Sequence of protein 2:
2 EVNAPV

Sequence of protein 1:
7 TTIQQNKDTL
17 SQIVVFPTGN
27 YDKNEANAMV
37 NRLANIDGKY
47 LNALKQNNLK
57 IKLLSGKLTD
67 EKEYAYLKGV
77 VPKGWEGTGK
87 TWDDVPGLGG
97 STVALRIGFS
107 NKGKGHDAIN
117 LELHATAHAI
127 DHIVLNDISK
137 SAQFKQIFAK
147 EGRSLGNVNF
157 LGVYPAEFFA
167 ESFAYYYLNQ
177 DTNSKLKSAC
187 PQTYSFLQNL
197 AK

This data describes a binding interaction between two proteins.

Residue-level contacts at the interface:
Residue V91 in protein 1 contacts residue P6 in protein 2 (closest heavy-atom distance 3.3 Å).
Residue E163 in protein 1 is in contact with residue N4 in protein 2 (closest heavy-atom distance 4.2 Å).
Residue E163 in protein 1 contacts residue V7 in protein 2 (closest heavy-atom distance 4.8 Å).
Residue W88 in protein 1 contacts residue A5 in protein 2 (closest heavy-atom distance 3.5 Å).
Residue D113 in protein 1 interacts with residue V7 in protein 2 (closest heavy-atom distance 2.6 Å).
Residue W81 in protein 1 interacts with residue V7 in protein 2 (closest heavy-atom distance 4.1 Å).
Residue G96 in protein 1 is in contact with residue E2 in protein 2 (closest heavy-atom distance 3.8 Å).
Residue H120 in protein 1 interacts with residue P6 in protein 2 (closest heavy-atom distance 4.0 Å).
Residue V91 in protein 1 is in contact with residue A5 in protein 2 (closest heavy-atom distance 4.1 Å).
Residue L94 in protein 1 contacts residue V3 in protein 2 (closest heavy-atom distance 3.6 Å).
Residue W88 in protein 1 contacts residue V3 in protein 2 (closest heavy-atom distance 4.0 Å).
Residue G95 in protein 1 interacts with residue N4 in protein 2 (closest heavy-atom distance 2.9 Å).
Residue H112 in protein 1 contacts residue V7 in protein 2 (closest heavy-atom distance 3.2 Å).
Residue G111 in protein 1 contacts residue P6 in protein 2 (closest heavy-atom distance 5.0 Å).
Residue S97 in protein 1 interacts with residue V3 in protein 2 (closest heavy-atom distance 4.9 Å).
Residue G95 in protein 1 interacts with residue E2 in protein 2 (closest heavy-atom distance 4.3 Å).
Residue F156 in protein 1 interacts with residue V7 in protein 2 (closest heavy-atom distance 3.8 Å).
Residue H128 in protein 1 is in contact with residue E2 in protein 2 (closest heavy-atom distance 2.9 Å).
Residue D133 in protein 1 interacts with residue E2 in protein 2 (closest heavy-atom distance 4.0 Å).
Residue H112 in protein 1 is in contact with residue P6 in protein 2 (closest heavy-atom distance 3.8 Å).
Residue A114 in protein 1 contacts residue P6 in protein 2 (closest heavy-atom distance 4.7 Å).
Residue W81 in protein 1 is in contact with residue P6 in protein 2 (closest heavy-atom distance 2.9 Å).
Residue E167 in protein 1 is in contact with residue V7 in protein 2 (closest heavy-atom distance 4.1 Å).
Residue K79 in protein 1 is in contact with residue A5 in protein 2 (closest heavy-atom distance 4.8 Å).
Residue F156 in protein 1 is in contact with residue P6 in protein 2 (closest heavy-atom distance 4.2 Å).
Residue F156 in protein 1 contacts residue A5 in protein 2 (closest heavy-atom distance 4.9 Å).
Residue G93 in protein 1 is in contact with residue A5 in protein 2 (closest heavy-atom distance 4.1 Å).
Residue S97 in protein 1 is in contact with residue E2 in protein 2 (closest heavy-atom distance 2.9 Å).
Residue H120 in protein 1 contacts residue V7 in protein 2 (closest heavy-atom distance 3.7 Å).
Residue E163 in protein 1 interacts with residue A5 in protein 2 (closest heavy-atom distance 3.6 Å).
Residue G95 in protein 1 contacts residue V3 in protein 2 (closest heavy-atom distance 3.7 Å).
Residue Y72 in protein 1 contacts residue V3 in protein 2 (closest heavy-atom distance 3.5 Å).
Residue W81 in protein 1 is in contact with residue A5 in protein 2 (closest heavy-atom distance 3.3 Å).
Residue H120 in protein 1 interacts with residue A5 in protein 2 (closest heavy-atom distance 4.0 Å).
Residue H124 in protein 1 contacts residue N4 in protein 2 (closest heavy-atom distance 3.8 Å).
Residue P78 in protein 1 contacts residue A5 in protein 2 (closest heavy-atom distance 3.8 Å).
Residue L157 in protein 1 is in contact with residue V7 in protein 2 (closest heavy-atom distance 4.0 Å).
Residue L94 in protein 1 is in contact with residue N4 in protein 2 (closest heavy-atom distance 3.5 Å).
Residue N153 in protein 1 contacts residue V7 in protein 2 (closest heavy-atom distance 4.1 Å).
Residue H124 in protein 1 interacts with residue A5 in protein 2 (closest heavy-atom distance 4.2 Å).
Residue G96 in protein 1 is in contact with residue N4 in protein 2 (closest heavy-atom distance 4.0 Å).
Residue L73 in protein 1 contacts residue V3 in protein 2 (closest heavy-atom distance 4.7 Å).
Residue E163 in protein 1 interacts with residue P6 in protein 2 (closest heavy-atom distance 4.9 Å).
Residue L117 in protein 1 interacts with residue P6 in protein 2 (closest heavy-atom distance 3.8 Å).
Residue W88 in protein 1 contacts residue N4 in protein 2 (closest heavy-atom distance 3.8 Å).
Residue T98 in protein 1 is in contact with residue E2 in protein 2 (closest heavy-atom distance 4.5 Å).
Residue A114 in protein 1 contacts residue V7 in protein 2 (closest heavy-atom distance 3.8 Å).
Residue P92 in protein 1 is in contact with residue P6 in protein 2 (closest heavy-atom distance 4.3 Å).
Residue G93 in protein 1 interacts with residue P6 in protein 2 (closest heavy-atom distance 3.1 Å).
Residue G111 in protein 1 contacts residue V7 in protein 2 (closest heavy-atom distance 4.9 Å).
Residue G93 in protein 1 contacts residue N4 in protein 2 (closest heavy-atom distance 4.2 Å).
Residue L94 in protein 1 interacts with residue P6 in protein 2 (closest heavy-atom distance 4.9 Å).